This data describes a binding interaction between two proteins.

Sequence of the second protein:
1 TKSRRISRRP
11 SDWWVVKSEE

Sequence of the first protein:
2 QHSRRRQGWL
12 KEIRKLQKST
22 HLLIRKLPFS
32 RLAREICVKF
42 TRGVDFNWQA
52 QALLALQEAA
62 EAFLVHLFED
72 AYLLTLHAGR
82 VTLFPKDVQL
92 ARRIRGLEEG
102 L

Contacts between the two chains:
Residue L102 in the first protein contacts residue W14 in the second protein (closest heavy-atom distance 4.5 Å).
Residue R93 in the first protein is in contact with residue V15 in the second protein (closest heavy-atom distance 4.2 Å).
Residue Q90 in the first protein contacts residue V16 in the second protein (closest heavy-atom distance 4.2 Å).
Residue R93 in the first protein interacts with residue W13 in the second protein (closest heavy-atom distance 3.1 Å).
Residue Q90 in the first protein contacts residue W14 in the second protein (closest heavy-atom distance 3.3 Å).
Residue R94 in the first protein interacts with residue W13 in the second protein (closest heavy-atom distance 4.6 Å).
Residue L102 in the first protein is in contact with residue W13 in the second protein (closest heavy-atom distance 4.3 Å).
Residue G101 in the first protein contacts residue W13 in the second protein (closest heavy-atom distance 3.3 Å).
Residue E100 in the first protein is in contact with residue W13 in the second protein (closest heavy-atom distance 4.9 Å).
Residue R93 in the first protein interacts with residue V16 in the second protein (closest heavy-atom distance 4.7 Å).
Residue G97 in the first protein is in contact with residue W13 in the second protein (closest heavy-atom distance 4.1 Å).
Residue R94 in the first protein interacts with residue W14 in the second protein (closest heavy-atom distance 3.3 Å).
Residue R93 in the first protein interacts with residue W14 in the second protein (closest heavy-atom distance 3.4 Å).
Residue Q90 in the first protein contacts residue V15 in the second protein (closest heavy-atom distance 3.6 Å).
Residue L98 in the first protein interacts with residue W13 in the second protein (closest heavy-atom distance 3.2 Å).